Sequence of chain A:
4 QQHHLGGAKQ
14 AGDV

Sequence of chain B:
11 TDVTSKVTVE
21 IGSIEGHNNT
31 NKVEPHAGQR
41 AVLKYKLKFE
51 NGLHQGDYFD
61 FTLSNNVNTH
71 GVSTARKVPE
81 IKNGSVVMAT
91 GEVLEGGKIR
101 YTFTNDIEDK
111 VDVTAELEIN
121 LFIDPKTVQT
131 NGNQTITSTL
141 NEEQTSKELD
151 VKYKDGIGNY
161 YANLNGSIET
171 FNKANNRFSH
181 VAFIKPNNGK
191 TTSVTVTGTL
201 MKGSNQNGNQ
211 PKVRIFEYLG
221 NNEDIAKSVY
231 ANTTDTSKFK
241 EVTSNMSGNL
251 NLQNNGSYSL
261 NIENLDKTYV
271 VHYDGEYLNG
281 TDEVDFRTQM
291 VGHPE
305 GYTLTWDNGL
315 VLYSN

Interface contacts:
Residue I157 in chain B is in contact with residue H7 in chain A (closest heavy-atom distance 3.7 Å).
Residue N159 in chain B is in contact with residue H7 in chain A (closest heavy-atom distance 4.0 Å).
Residue I157 in chain B interacts with residue G9 in chain A (closest heavy-atom distance 4.0 Å).
Residue K154 in chain B interacts with residue G10 in chain A (closest heavy-atom distance 3.3 Å).
Residue F122 in chain B contacts residue A14 in chain A (closest heavy-atom distance 3.5 Å).
Residue H36 in chain B is in contact with residue K12 in chain A (closest heavy-atom distance 2.9 Å).
Residue I157 in chain B is in contact with residue L8 in chain A (closest heavy-atom distance 3.7 Å).
Residue Q39 in chain B is in contact with residue A14 in chain A (closest heavy-atom distance 3.6 Å).
Residue D311 in chain B contacts residue G10 in chain A (closest heavy-atom distance 3.0 Å).
Residue A37 in chain B contacts residue K12 in chain A (closest heavy-atom distance 3.6 Å).
Residue L308 in chain B is in contact with residue H7 in chain A (closest heavy-atom distance 3.4 Å).
Residue V72 in chain B interacts with residue Q13 in chain A (closest heavy-atom distance 3.4 Å).
Residue H70 in chain B interacts with residue D16 in chain A (closest heavy-atom distance 3.0 Å).
Residue Y317 in chain B is in contact with residue D16 in chain A (closest heavy-atom distance 3.1 Å).
Residue W310 in chain B is in contact with residue G9 in chain A (closest heavy-atom distance 3.4 Å).
Residue T307 in chain B is in contact with residue Q5 in chain A (closest heavy-atom distance 3.0 Å).
Residue N319 in chain B is in contact with residue D16 in chain A (closest heavy-atom distance 3.9 Å).
Residue L316 in chain B contacts residue G15 in chain A (closest heavy-atom distance 3.3 Å).
Residue V72 in chain B contacts residue A14 in chain A (closest heavy-atom distance 2.9 Å).
Residue W310 in chain B is in contact with residue A11 in chain A (closest heavy-atom distance 3.7 Å).
Residue S73 in chain B interacts with residue D16 in chain A (closest heavy-atom distance 3.3 Å).
Residue P35 in chain B is in contact with residue Q13 in chain A (closest heavy-atom distance 4.1 Å).
Residue G38 in chain B is in contact with residue K12 in chain A (closest heavy-atom distance 2.9 Å).
Residue V72 in chain B is in contact with residue G15 in chain A (closest heavy-atom distance 3.8 Å).
Residue T309 in chain B interacts with residue G9 in chain A (closest heavy-atom distance 3.0 Å).
Residue T307 in chain B interacts with residue H6 in chain A (closest heavy-atom distance 3.4 Å).
Residue Y306 in chain B interacts with residue Q5 in chain A (closest heavy-atom distance 3.4 Å).
Residue G313 in chain B contacts residue K12 in chain A (closest heavy-atom distance 3.2 Å).
Residue G305 in chain B is in contact with residue Q5 in chain A (closest heavy-atom distance 3.2 Å).
Residue V315 in chain B contacts residue G15 in chain A (closest heavy-atom distance 3.1 Å).
Residue D311 in chain B is in contact with residue G9 in chain A (closest heavy-atom distance 2.9 Å).
Residue G71 in chain B interacts with residue A14 in chain A (closest heavy-atom distance 3.5 Å).
Residue T307 in chain B is in contact with residue H7 in chain A (closest heavy-atom distance 3.1 Å).
Residue F122 in chain B is in contact with residue D16 in chain A (closest heavy-atom distance 3.8 Å).
Residue V315 in chain B interacts with residue K12 in chain A (closest heavy-atom distance 3.8 Å).
Residue F122 in chain B interacts with residue G15 in chain A (closest heavy-atom distance 3.6 Å).
Residue N312 in chain B contacts residue A11 in chain A (closest heavy-atom distance 3.4 Å).
Residue Y317 in chain B is in contact with residue A14 in chain A (closest heavy-atom distance 4.0 Å).
Residue W310 in chain B contacts residue G10 in chain A (closest heavy-atom distance 3.4 Å).
Residue T309 in chain B interacts with residue H7 in chain A (closest heavy-atom distance 2.9 Å).
Residue N312 in chain B contacts residue Q13 in chain A (closest heavy-atom distance 3.4 Å).
Residue D311 in chain B is in contact with residue A11 in chain A (closest heavy-atom distance 2.8 Å).
Residue V315 in chain B contacts residue Q13 in chain A (closest heavy-atom distance 2.9 Å).
Residue Y317 in chain B is in contact with residue V17 in chain A (closest heavy-atom distance 2.7 Å).
Residue I168 in chain B is in contact with residue Q13 in chain A (closest heavy-atom distance 3.0 Å).
Residue L314 in chain B is in contact with residue Q13 in chain A (closest heavy-atom distance 3.4 Å).
Residue P35 in chain B interacts with residue K12 in chain A (closest heavy-atom distance 3.0 Å).
Residue L316 in chain B contacts residue V17 in chain A (closest heavy-atom distance 3.3 Å).
Residue V315 in chain B interacts with residue A14 in chain A (closest heavy-atom distance 3.2 Å).
Residue S167 in chain B is in contact with residue Q13 in chain A (closest heavy-atom distance 3.2 Å).
Residue D311 in chain B is in contact with residue L8 in chain A (closest heavy-atom distance 4.0 Å).
Residue T69 in chain B contacts residue D16 in chain A (closest heavy-atom distance 3.8 Å).
Residue H70 in chain B interacts with residue G15 in chain A (closest heavy-atom distance 3.1 Å).
Residue G313 in chain B contacts residue A11 in chain A (closest heavy-atom distance 3.0 Å).
Residue G38 in chain B contacts residue A14 in chain A (closest heavy-atom distance 3.6 Å).
Residue H36 in chain B interacts with residue A11 in chain A (closest heavy-atom distance 3.3 Å).
Residue T309 in chain B contacts residue L8 in chain A (closest heavy-atom distance 3.4 Å).
Residue H36 in chain B contacts residue Q13 in chain A (closest heavy-atom distance 3.9 Å).
Residue G313 in chain B is in contact with residue Q13 in chain A (closest heavy-atom distance 3.0 Å).
Residue Y317 in chain B interacts with residue G15 in chain A (closest heavy-atom distance 3.0 Å).

These two protein chains interact to form a complex.